Sequence of protein 2:
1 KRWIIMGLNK

The following describes two proteins that form a bound complex.

Interface contacts:
Residue G99 in protein 1 interacts with residue N9 in protein 2 (closest heavy-atom distance 4.6 Å).
Residue T100 in protein 1 interacts with residue M6 in protein 2 (closest heavy-atom distance 3.7 Å).
Residue E95 in protein 1 contacts residue N9 in protein 2 (closest heavy-atom distance 3.6 Å).
Residue G98 in protein 1 contacts residue M6 in protein 2 (closest heavy-atom distance 3.4 Å).
Residue G99 in protein 1 contacts residue M6 in protein 2 (closest heavy-atom distance 4.0 Å).
Residue G96 in protein 1 is in contact with residue N9 in protein 2 (closest heavy-atom distance 3.7 Å).
Residue T100 in protein 1 contacts residue G7 in protein 2 (closest heavy-atom distance 3.8 Å).
Residue E95 in protein 1 contacts residue G7 in protein 2 (closest heavy-atom distance 3.9 Å).
Residue G98 in protein 1 interacts with residue G7 in protein 2 (closest heavy-atom distance 2.9 Å).
Residue G99 in protein 1 is in contact with residue G7 in protein 2 (closest heavy-atom distance 4.4 Å).

Sequence of protein 1:
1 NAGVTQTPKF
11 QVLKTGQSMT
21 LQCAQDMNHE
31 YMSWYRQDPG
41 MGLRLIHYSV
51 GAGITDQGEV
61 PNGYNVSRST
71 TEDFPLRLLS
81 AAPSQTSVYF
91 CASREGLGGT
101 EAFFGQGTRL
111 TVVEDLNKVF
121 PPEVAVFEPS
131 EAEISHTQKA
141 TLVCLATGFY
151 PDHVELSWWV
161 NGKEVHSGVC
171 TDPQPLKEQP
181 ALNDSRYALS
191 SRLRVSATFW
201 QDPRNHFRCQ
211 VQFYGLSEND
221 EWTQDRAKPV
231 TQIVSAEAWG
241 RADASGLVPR